Sequence of the second protein:
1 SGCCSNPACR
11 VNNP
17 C

Sequence of the first protein:
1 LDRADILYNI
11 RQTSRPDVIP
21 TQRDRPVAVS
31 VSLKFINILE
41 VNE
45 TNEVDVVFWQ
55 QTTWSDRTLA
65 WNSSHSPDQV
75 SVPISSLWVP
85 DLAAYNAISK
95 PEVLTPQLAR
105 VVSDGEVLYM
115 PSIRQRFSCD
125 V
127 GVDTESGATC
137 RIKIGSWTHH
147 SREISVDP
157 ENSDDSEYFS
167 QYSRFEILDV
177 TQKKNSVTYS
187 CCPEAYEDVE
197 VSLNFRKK

Contacts between the two chains:
Residue Y89 in the first protein is in contact with residue A8 in the second protein (closest heavy-atom distance 4.9 Å).
Residue Y192 in the first protein contacts residue N13 in the second protein (closest heavy-atom distance 3.5 Å).
Residue Y192 in the first protein is in contact with residue C9 in the second protein (closest heavy-atom distance 3.5 Å).
Residue C188 in the first protein is in contact with residue N13 in the second protein (closest heavy-atom distance 4.0 Å).
Residue S186 in the first protein interacts with residue S1 in the second protein (closest heavy-atom distance 3.3 Å).
Residue C187 in the first protein contacts residue N13 in the second protein (closest heavy-atom distance 4.8 Å).
Residue Y89 in the first protein is in contact with residue P7 in the second protein (closest heavy-atom distance 3.5 Å).
Residue T144 in the first protein contacts residue A8 in the second protein (closest heavy-atom distance 4.2 Å).
Residue Y185 in the first protein contacts residue S1 in the second protein (closest heavy-atom distance 3.4 Å).
Residue Y185 in the first protein interacts with residue G2 in the second protein (closest heavy-atom distance 3.5 Å).
Residue E149 in the first protein interacts with residue N12 in the second protein (closest heavy-atom distance 4.7 Å).
Residue W143 in the first protein is in contact with residue P7 in the second protein (closest heavy-atom distance 3.5 Å).
Residue H146 in the first protein is in contact with residue N12 in the second protein (closest heavy-atom distance 3.2 Å).
Residue Y185 in the first protein interacts with residue S5 in the second protein (closest heavy-atom distance 5.0 Å).
Residue C187 in the first protein is in contact with residue C3 in the second protein (closest heavy-atom distance 3.8 Å).
Residue Y185 in the first protein interacts with residue C3 in the second protein (closest heavy-atom distance 3.6 Å).
Residue W143 in the first protein contacts residue V11 in the second protein (closest heavy-atom distance 4.5 Å).
Residue Y89 in the first protein is in contact with residue N6 in the second protein (closest heavy-atom distance 4.2 Å).
Residue C188 in the first protein is in contact with residue C9 in the second protein (closest heavy-atom distance 4.3 Å).
Residue Y185 in the first protein contacts residue N6 in the second protein (closest heavy-atom distance 3.6 Å).
Residue C188 in the first protein contacts residue C3 in the second protein (closest heavy-atom distance 4.6 Å).
Residue C187 in the first protein interacts with residue S1 in the second protein (closest heavy-atom distance 4.1 Å).
Residue C187 in the first protein interacts with residue C9 in the second protein (closest heavy-atom distance 4.6 Å).
Residue T144 in the first protein interacts with residue V11 in the second protein (closest heavy-atom distance 4.2 Å).
Residue W143 in the first protein is in contact with residue A8 in the second protein (closest heavy-atom distance 3.5 Å).
Residue H145 in the first protein contacts residue A8 in the second protein (closest heavy-atom distance 3.5 Å).
Residue Y192 in the first protein interacts with residue A8 in the second protein (closest heavy-atom distance 3.6 Å).
Residue S142 in the first protein interacts with residue A8 in the second protein (closest heavy-atom distance 3.6 Å).
Residue Y192 in the first protein is in contact with residue N6 in the second protein (closest heavy-atom distance 3.5 Å).
Residue Y192 in the first protein contacts residue N12 in the second protein (closest heavy-atom distance 3.4 Å).
Residue H146 in the first protein is in contact with residue A8 in the second protein (closest heavy-atom distance 4.8 Å).
Residue E190 in the first protein contacts residue N13 in the second protein (closest heavy-atom distance 3.4 Å).
Residue T144 in the first protein contacts residue N12 in the second protein (closest heavy-atom distance 2.9 Å).
Residue E190 in the first protein interacts with residue N12 in the second protein (closest heavy-atom distance 4.7 Å).
Residue Y185 in the first protein is in contact with residue C9 in the second protein (closest heavy-atom distance 3.7 Å).
Residue H145 in the first protein interacts with residue N12 in the second protein (closest heavy-atom distance 4.6 Å).
Residue E190 in the first protein is in contact with residue C9 in the second protein (closest heavy-atom distance 5.0 Å).

The following describes two proteins that form a bound complex.